Sequence of protein 1:
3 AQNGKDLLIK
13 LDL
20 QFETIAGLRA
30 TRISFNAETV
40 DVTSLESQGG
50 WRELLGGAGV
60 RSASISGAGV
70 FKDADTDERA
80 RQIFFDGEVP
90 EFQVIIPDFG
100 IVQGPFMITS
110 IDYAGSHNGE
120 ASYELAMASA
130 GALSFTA

Contacts between the two chains:
Residue F70 in protein 1 interacts with residue F98 in protein 2 (closest heavy-atom distance 3.0 Å).
Residue G114 in protein 1 interacts with residue T30 in protein 2 (closest heavy-atom distance 2.4 Å).
Residue G130 in protein 1 is in contact with residue E52 in protein 2 (closest heavy-atom distance 3.4 Å).
Residue A120 in protein 1 is in contact with residue L9 in protein 2 (closest heavy-atom distance 3.7 Å).
Residue A129 in protein 1 is in contact with residue E52 in protein 2 (closest heavy-atom distance 3.0 Å).
Residue A113 in protein 1 contacts residue R31 in protein 2 (closest heavy-atom distance 3.5 Å).
Residue F70 in protein 1 contacts residue Q4 in protein 2 (closest heavy-atom distance 3.5 Å).
Residue S128 in protein 1 interacts with residue L53 in protein 2 (closest heavy-atom distance 3.7 Å).
Residue D72 in protein 1 contacts residue D97 in protein 2 (closest heavy-atom distance 3.4 Å).
Residue S61 in protein 1 interacts with residue W50 in protein 2 (closest heavy-atom distance 3.4 Å).
Residue G118 in protein 1 contacts residue G6 in protein 2 (closest heavy-atom distance 2.4 Å).
Residue A113 in protein 1 is in contact with residue L9 in protein 2 (closest heavy-atom distance 3.4 Å).
Residue T108 in protein 1 contacts residue A36 in protein 2 (closest heavy-atom distance 3.0 Å).
Residue H116 in protein 1 contacts residue R28 in protein 2 (closest heavy-atom distance 2.6 Å).
Residue G130 in protein 1 interacts with residue R51 in protein 2 (closest heavy-atom distance 3.5 Å).
Residue D72 in protein 1 interacts with residue F98 in protein 2 (closest heavy-atom distance 3.1 Å).
Residue A131 in protein 1 is in contact with residue W50 in protein 2 (closest heavy-atom distance 3.3 Å).
Residue D111 in protein 1 contacts residue R31 in protein 2 (closest heavy-atom distance 2.8 Å).
Residue V59 in protein 1 interacts with residue G49 in protein 2 (closest heavy-atom distance 2.9 Å).
Residue A129 in protein 1 interacts with residue L53 in protein 2 (closest heavy-atom distance 3.7 Å).
Residue D76 in protein 1 is in contact with residue F98 in protein 2 (closest heavy-atom distance 3.8 Å).
Residue M106 in protein 1 is in contact with residue G55 in protein 2 (closest heavy-atom distance 3.7 Å).
Residue A131 in protein 1 is in contact with residue Q47 in protein 2 (closest heavy-atom distance 3.7 Å).
Residue Y112 in protein 1 contacts residue F98 in protein 2 (closest heavy-atom distance 3.6 Å).
Residue G118 in protein 1 contacts residue N5 in protein 2 (closest heavy-atom distance 3.7 Å).
Residue R60 in protein 1 interacts with residue G48 in protein 2 (closest heavy-atom distance 3.5 Å).
Residue T108 in protein 1 interacts with residue N35 in protein 2 (closest heavy-atom distance 3.8 Å).
Residue E119 in protein 1 is in contact with residue G6 in protein 2 (closest heavy-atom distance 3.4 Å).
Residue M106 in protein 1 is in contact with residue L53 in protein 2 (closest heavy-atom distance 3.0 Å).
Residue H116 in protein 1 contacts residue L27 in protein 2 (closest heavy-atom distance 3.7 Å).
Residue K71 in protein 1 contacts residue A3 in protein 2 (closest heavy-atom distance 3.7 Å).
Residue G130 in protein 1 is in contact with residue W50 in protein 2 (closest heavy-atom distance 3.0 Å).
Residue F70 in protein 1 is in contact with residue I95 in protein 2 (closest heavy-atom distance 3.5 Å).
Residue S109 in protein 1 contacts residue N35 in protein 2 (closest heavy-atom distance 3.7 Å).
Residue A113 in protein 1 contacts residue T30 in protein 2 (closest heavy-atom distance 3.8 Å).
Residue S61 in protein 1 interacts with residue R51 in protein 2 (closest heavy-atom distance 3.3 Å).
Residue R60 in protein 1 contacts residue G49 in protein 2 (closest heavy-atom distance 3.3 Å).
Residue A129 in protein 1 contacts residue R51 in protein 2 (closest heavy-atom distance 3.3 Å).
Residue Y112 in protein 1 is in contact with residue R31 in protein 2 (closest heavy-atom distance 3.7 Å).
Residue R60 in protein 1 interacts with residue W50 in protein 2 (closest heavy-atom distance 3.0 Å).
Residue S109 in protein 1 is in contact with residue F34 in protein 2 (closest heavy-atom distance 3.8 Å).
Residue T108 in protein 1 interacts with residue T38 in protein 2 (closest heavy-atom distance 3.8 Å).
Residue S115 in protein 1 interacts with residue G6 in protein 2 (closest heavy-atom distance 2.5 Å).
Residue D111 in protein 1 interacts with residue I32 in protein 2 (closest heavy-atom distance 3.6 Å).
Residue S115 in protein 1 is in contact with residue K7 in protein 2 (closest heavy-atom distance 3.7 Å).
Residue F83 in protein 1 interacts with residue N35 in protein 2 (closest heavy-atom distance 3.3 Å).
Residue G86 in protein 1 contacts residue G56 in protein 2 (closest heavy-atom distance 3.7 Å).
Residue F83 in protein 1 interacts with residue R60 in protein 2 (closest heavy-atom distance 2.5 Å).
Residue D111 in protein 1 interacts with residue S33 in protein 2 (closest heavy-atom distance 3.6 Å).
Residue G114 in protein 1 is in contact with residue L9 in protein 2 (closest heavy-atom distance 3.3 Å).
Residue A120 in protein 1 interacts with residue Q4 in protein 2 (closest heavy-atom distance 3.3 Å).
Residue S115 in protein 1 interacts with residue R28 in protein 2 (closest heavy-atom distance 3.5 Å).
Residue L132 in protein 1 is in contact with residue W50 in protein 2 (closest heavy-atom distance 3.6 Å).
Residue R60 in protein 1 is in contact with residue R51 in protein 2 (closest heavy-atom distance 3.5 Å).
Residue Y112 in protein 1 interacts with residue I32 in protein 2 (closest heavy-atom distance 2.5 Å).
Residue H116 in protein 1 interacts with residue K7 in protein 2 (closest heavy-atom distance 3.1 Å).
Residue F70 in protein 1 is in contact with residue D97 in protein 2 (closest heavy-atom distance 3.8 Å).
Residue E119 in protein 1 contacts residue Q4 in protein 2 (closest heavy-atom distance 3.7 Å).
Residue I110 in protein 1 interacts with residue F34 in protein 2 (closest heavy-atom distance 2.9 Å).
Residue G114 in protein 1 is in contact with residue A29 in protein 2 (closest heavy-atom distance 3.8 Å).

Sequence of protein 2:
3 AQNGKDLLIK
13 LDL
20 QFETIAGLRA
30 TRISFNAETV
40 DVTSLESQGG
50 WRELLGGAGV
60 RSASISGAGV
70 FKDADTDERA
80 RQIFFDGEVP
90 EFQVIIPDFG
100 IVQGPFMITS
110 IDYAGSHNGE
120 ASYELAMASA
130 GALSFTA

The following describes two proteins that form a bound complex.